These two protein chains interact to form a complex.

Sequence of chain A:
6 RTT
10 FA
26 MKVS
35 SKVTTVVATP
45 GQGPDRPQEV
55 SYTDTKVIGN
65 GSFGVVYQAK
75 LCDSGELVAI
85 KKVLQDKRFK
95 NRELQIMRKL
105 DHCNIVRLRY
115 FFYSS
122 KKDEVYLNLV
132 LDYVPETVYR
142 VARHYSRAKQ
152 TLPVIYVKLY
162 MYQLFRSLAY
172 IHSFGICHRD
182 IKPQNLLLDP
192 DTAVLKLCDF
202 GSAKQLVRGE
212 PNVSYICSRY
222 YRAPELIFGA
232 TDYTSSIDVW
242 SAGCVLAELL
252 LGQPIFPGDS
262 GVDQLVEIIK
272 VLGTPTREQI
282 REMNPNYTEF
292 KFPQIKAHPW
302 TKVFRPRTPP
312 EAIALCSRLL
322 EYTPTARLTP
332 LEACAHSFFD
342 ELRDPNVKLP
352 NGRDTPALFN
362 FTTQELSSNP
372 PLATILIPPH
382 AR

Interface contacts:
Residue P294 in chain A is in contact with residue L18 in chain B (closest heavy-atom distance 3.7 Å).
Residue Q295 in chain A interacts with residue Q22 in chain B (closest heavy-atom distance 3.0 Å).
Residue F291 in chain A is in contact with residue P7 in chain B (closest heavy-atom distance 3.7 Å).
Residue I296 in chain A is in contact with residue Q22 in chain B (closest heavy-atom distance 4.2 Å).
Residue V263 in chain A interacts with residue R17 in chain B (closest heavy-atom distance 4.0 Å).
Residue D264 in chain A interacts with residue R17 in chain B (closest heavy-atom distance 2.4 Å).
Residue F229 in chain A contacts residue L14 in chain B (closest heavy-atom distance 4.6 Å).
Residue V267 in chain A contacts residue L14 in chain B (closest heavy-atom distance 3.9 Å).
Residue P294 in chain A is in contact with residue Q22 in chain B (closest heavy-atom distance 3.5 Å).
Residue V263 in chain A interacts with residue F10 in chain B (closest heavy-atom distance 3.5 Å).
Residue L266 in chain A interacts with residue F10 in chain B (closest heavy-atom distance 3.8 Å).
Residue K292 in chain A contacts residue I15 in chain B (closest heavy-atom distance 3.5 Å).
Residue F293 in chain A interacts with residue A11 in chain B (closest heavy-atom distance 4.0 Å).
Residue K271 in chain A is in contact with residue V21 in chain B (closest heavy-atom distance 3.9 Å).
Residue F291 in chain A interacts with residue Q8 in chain B (closest heavy-atom distance 3.3 Å).
Residue F291 in chain A interacts with residue A11 in chain B (closest heavy-atom distance 3.6 Å).
Residue V263 in chain A interacts with residue L14 in chain B (closest heavy-atom distance 3.9 Å).
Residue S261 in chain A contacts residue E13 in chain B (closest heavy-atom distance 4.7 Å).
Residue I228 in chain A interacts with residue F10 in chain B (closest heavy-atom distance 4.0 Å).
Residue F293 in chain A contacts residue I15 in chain B (closest heavy-atom distance 3.6 Å).
Residue F291 in chain A contacts residue I15 in chain B (closest heavy-atom distance 4.6 Å).
Residue V267 in chain A interacts with residue L18 in chain B (closest heavy-atom distance 4.6 Å).
Residue P294 in chain A is in contact with residue E19 in chain B (closest heavy-atom distance 3.6 Å).
Residue L266 in chain A contacts residue L14 in chain B (closest heavy-atom distance 3.6 Å).
Residue P294 in chain A is in contact with residue I15 in chain B (closest heavy-atom distance 3.8 Å).
Residue I296 in chain A contacts residue V21 in chain B (closest heavy-atom distance 4.5 Å).
Residue F293 in chain A interacts with residue L18 in chain B (closest heavy-atom distance 4.4 Å).
Residue V263 in chain A interacts with residue E13 in chain B (closest heavy-atom distance 3.4 Å).
Residue V267 in chain A contacts residue V21 in chain B (closest heavy-atom distance 4.5 Å).
Residue F229 in chain A interacts with residue F10 in chain B (closest heavy-atom distance 3.7 Å).
Residue T275 in chain A contacts residue L18 in chain B (closest heavy-atom distance 4.9 Å).
Residue Y288 in chain A interacts with residue A11 in chain B (closest heavy-atom distance 4.4 Å).
Residue Y288 in chain A contacts residue V5 in chain B (closest heavy-atom distance 4.5 Å).
Residue F293 in chain A is in contact with residue L14 in chain B (closest heavy-atom distance 3.6 Å).
Residue I270 in chain A interacts with residue L14 in chain B (closest heavy-atom distance 4.3 Å).
Residue N287 in chain A interacts with residue P7 in chain B (closest heavy-atom distance 4.2 Å).
Residue Y288 in chain A contacts residue E6 in chain B (closest heavy-atom distance 4.6 Å).
Residue Y288 in chain A interacts with residue F10 in chain B (closest heavy-atom distance 3.5 Å).
Residue V267 in chain A contacts residue R17 in chain B (closest heavy-atom distance 3.9 Å).
Residue I270 in chain A interacts with residue L18 in chain B (closest heavy-atom distance 3.8 Å).
Residue Y288 in chain A interacts with residue P7 in chain B (closest heavy-atom distance 3.3 Å).
Residue I296 in chain A is in contact with residue L18 in chain B (closest heavy-atom distance 3.7 Å).
Residue G262 in chain A is in contact with residue F10 in chain B (closest heavy-atom distance 4.4 Å).

Sequence of chain B:
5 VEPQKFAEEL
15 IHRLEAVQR